This data describes a binding interaction between two proteins.

Sequence of protein 1:
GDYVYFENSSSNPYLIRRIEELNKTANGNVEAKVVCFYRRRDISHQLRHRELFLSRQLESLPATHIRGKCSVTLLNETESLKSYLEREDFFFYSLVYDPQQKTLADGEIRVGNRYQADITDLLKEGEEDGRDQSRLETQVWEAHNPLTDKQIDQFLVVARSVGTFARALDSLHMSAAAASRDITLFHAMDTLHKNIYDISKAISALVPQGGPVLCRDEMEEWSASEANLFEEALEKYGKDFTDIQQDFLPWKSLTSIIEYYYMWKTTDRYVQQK

Contacts between the two chains:
Residue K302 in protein 1 contacts residue E163 in protein 2 (closest heavy-atom distance 3.0 Å).
Residue E301 in protein 1 interacts with residue G173 in protein 2 (closest heavy-atom distance 5.0 Å).
Residue D306 in protein 1 interacts with residue K161 in protein 2 (closest heavy-atom distance 4.5 Å).
Residue D309 in protein 1 contacts residue K161 in protein 2 (closest heavy-atom distance 4.2 Å).
Residue Y303 in protein 1 is in contact with residue I165 in protein 2 (closest heavy-atom distance 4.2 Å).
Residue E301 in protein 1 interacts with residue I165 in protein 2 (closest heavy-atom distance 1.8 Å).
Residue K302 in protein 1 contacts residue I165 in protein 2 (closest heavy-atom distance 2.5 Å).
Residue D309 in protein 1 interacts with residue R149 in protein 2 (closest heavy-atom distance 4.0 Å).
Residue G304 in protein 1 is in contact with residue E163 in protein 2 (closest heavy-atom distance 3.2 Å).
Residue K302 in protein 1 interacts with residue V164 in protein 2 (closest heavy-atom distance 4.1 Å).
Residue G304 in protein 1 contacts residue I165 in protein 2 (closest heavy-atom distance 4.5 Å).
Residue D309 in protein 1 is in contact with residue M150 in protein 2 (closest heavy-atom distance 3.0 Å).
Residue Y303 in protein 1 is in contact with residue R149 in protein 2 (closest heavy-atom distance 5.0 Å).
Residue D313 in protein 1 contacts residue R149 in protein 2 (closest heavy-atom distance 4.5 Å).
Residue L300 in protein 1 is in contact with residue I165 in protein 2 (closest heavy-atom distance 4.2 Å).
Residue K305 in protein 1 interacts with residue E163 in protein 2 (closest heavy-atom distance 4.5 Å).
Residue Y303 in protein 1 is in contact with residue E163 in protein 2 (closest heavy-atom distance 2.9 Å).
Residue Y303 in protein 1 is in contact with residue E162 in protein 2 (closest heavy-atom distance 4.9 Å).

Sequence of protein 2:
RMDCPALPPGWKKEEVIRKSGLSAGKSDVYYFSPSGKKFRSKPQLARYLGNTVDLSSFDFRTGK